Sequence of chain B:
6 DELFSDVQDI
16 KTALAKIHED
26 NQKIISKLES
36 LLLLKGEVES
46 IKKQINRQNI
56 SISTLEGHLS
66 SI

The following describes two proteins that form a bound complex.

Residue-level contacts at the interface:
Residue K16 in chain A contacts residue D11 in chain B (closest heavy-atom distance 2.7 Å).
Residue Q53 in chain A contacts residue Q53 in chain B (closest heavy-atom distance 2.9 Å).
Residue I46 in chain A is in contact with residue I46 in chain B (closest heavy-atom distance 4.0 Å).
Residue F9 in chain A is in contact with residue E7 in chain B (closest heavy-atom distance 3.0 Å).
Residue V12 in chain A contacts residue I15 in chain B (closest heavy-atom distance 4.3 Å).
Residue K47 in chain A interacts with residue S45 in chain B (closest heavy-atom distance 3.8 Å).
Residue L19 in chain A is in contact with residue L19 in chain B (closest heavy-atom distance 3.6 Å).
Residue L33 in chain A is in contact with residue K32 in chain B (closest heavy-atom distance 4.2 Å).
Residue I50 in chain A interacts with residue Q49 in chain B (closest heavy-atom distance 3.6 Å).
Residue E61 in chain A contacts residue L60 in chain B (closest heavy-atom distance 3.6 Å).
Residue I22 in chain A interacts with residue I22 in chain B (closest heavy-atom distance 3.5 Å).
Residue V12 in chain A contacts residue L8 in chain B (closest heavy-atom distance 4.1 Å).
Residue I57 in chain A is in contact with residue S56 in chain B (closest heavy-atom distance 4.0 Å).
Residue N26 in chain A interacts with residue I29 in chain B (closest heavy-atom distance 4.1 Å).
Residue I57 in chain A interacts with residue L60 in chain B (closest heavy-atom distance 4.4 Å).
Residue V43 in chain A is in contact with residue V43 in chain B (closest heavy-atom distance 4.1 Å).
Residue I30 in chain A is in contact with residue I29 in chain B (closest heavy-atom distance 4.2 Å).
Residue E61 in chain A is in contact with residue T59 in chain B (closest heavy-atom distance 4.4 Å).
Residue V43 in chain A contacts residue L39 in chain B (closest heavy-atom distance 3.9 Å).
Residue L60 in chain A interacts with residue L60 in chain B (closest heavy-atom distance 3.4 Å).
Residue K40 in chain A contacts residue L39 in chain B (closest heavy-atom distance 4.0 Å).
Residue L39 in chain A interacts with residue L39 in chain B (closest heavy-atom distance 3.6 Å).
Residue N54 in chain A contacts residue R52 in chain B (closest heavy-atom distance 3.4 Å).
Residue I15 in chain A contacts residue I15 in chain B (closest heavy-atom distance 3.7 Å).
Residue K40 in chain A interacts with residue S35 in chain B (closest heavy-atom distance 3.9 Å).
Residue L33 in chain A interacts with residue L33 in chain B (closest heavy-atom distance 4.1 Å).
Residue L8 in chain A interacts with residue L8 in chain B (closest heavy-atom distance 4.1 Å).
Residue N26 in chain A contacts residue N26 in chain B (closest heavy-atom distance 3.0 Å).
Residue I29 in chain A interacts with residue I29 in chain B (closest heavy-atom distance 4.2 Å).
Residue K16 in chain A interacts with residue I15 in chain B (closest heavy-atom distance 4.3 Å).
Residue I50 in chain A interacts with residue Q53 in chain B (closest heavy-atom distance 3.0 Å).
Residue L19 in chain A is in contact with residue I15 in chain B (closest heavy-atom distance 3.8 Å).
Residue E61 in chain A contacts residue S56 in chain B (closest heavy-atom distance 3.5 Å).
Residue L36 in chain A is in contact with residue L36 in chain B (closest heavy-atom distance 3.7 Å).
Residue K47 in chain A interacts with residue E42 in chain B (closest heavy-atom distance 3.1 Å).
Residue N54 in chain A contacts residue Q49 in chain B (closest heavy-atom distance 3.2 Å).
Residue L33 in chain A contacts residue L36 in chain B (closest heavy-atom distance 4.1 Å).
Residue I50 in chain A interacts with residue I50 in chain B (closest heavy-atom distance 3.3 Å).
Residue N26 in chain A interacts with residue I22 in chain B (closest heavy-atom distance 3.9 Å).
Residue L37 in chain A is in contact with residue K32 in chain B (closest heavy-atom distance 3.7 Å).
Residue L19 in chain A interacts with residue A18 in chain B (closest heavy-atom distance 3.6 Å).
Residue Q13 in chain A contacts residue D11 in chain B (closest heavy-atom distance 3.8 Å).
Residue I67 in chain A is in contact with residue I67 in chain B (closest heavy-atom distance 3.9 Å).
Residue V43 in chain A contacts residue E42 in chain B (closest heavy-atom distance 3.6 Å).
Residue H23 in chain A interacts with residue I22 in chain B (closest heavy-atom distance 4.2 Å).
Residue L33 in chain A interacts with residue I29 in chain B (closest heavy-atom distance 3.7 Å).
Residue I50 in chain A interacts with residue I46 in chain B (closest heavy-atom distance 3.8 Å).
Residue I57 in chain A is in contact with residue Q53 in chain B (closest heavy-atom distance 3.9 Å).
Residue L64 in chain A interacts with residue H63 in chain B (closest heavy-atom distance 3.6 Å).
Residue I57 in chain A interacts with residue I57 in chain B (closest heavy-atom distance 4.2 Å).
Residue K40 in chain A contacts residue L36 in chain B (closest heavy-atom distance 3.4 Å).
Residue L64 in chain A contacts residue L64 in chain B (closest heavy-atom distance 3.9 Å).
Residue L37 in chain A is in contact with residue L36 in chain B (closest heavy-atom distance 4.0 Å).
Residue L64 in chain A is in contact with residue L60 in chain B (closest heavy-atom distance 3.3 Å).
Residue N54 in chain A interacts with residue Q53 in chain B (closest heavy-atom distance 2.9 Å).
Residue V43 in chain A contacts residue I46 in chain B (closest heavy-atom distance 3.8 Å).
Residue K47 in chain A contacts residue I46 in chain B (closest heavy-atom distance 4.0 Å).
Residue L19 in chain A is in contact with residue I22 in chain B (closest heavy-atom distance 3.8 Å).
Residue V12 in chain A interacts with residue D11 in chain B (closest heavy-atom distance 3.6 Å).
Residue N26 in chain A contacts residue D25 in chain B (closest heavy-atom distance 4.1 Å).

Sequence of chain A:
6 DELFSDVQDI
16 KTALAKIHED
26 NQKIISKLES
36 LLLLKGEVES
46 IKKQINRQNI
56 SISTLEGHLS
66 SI